This data describes a binding interaction between two proteins.

Sequence of chain A:
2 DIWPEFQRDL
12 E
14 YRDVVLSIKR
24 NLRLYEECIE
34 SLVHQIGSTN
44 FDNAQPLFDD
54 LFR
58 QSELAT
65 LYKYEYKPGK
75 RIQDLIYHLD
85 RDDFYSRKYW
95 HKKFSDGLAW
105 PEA

Sequence of chain B:
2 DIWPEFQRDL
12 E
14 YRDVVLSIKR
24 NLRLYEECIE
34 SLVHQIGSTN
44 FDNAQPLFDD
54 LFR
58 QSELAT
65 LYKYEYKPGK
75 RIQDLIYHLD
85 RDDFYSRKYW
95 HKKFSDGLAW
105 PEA

Contacts between the two chains:
Residue Y70 in chain A interacts with residue Y14 in chain B (closest heavy-atom distance 3.5 Å).
Residue Y28 in chain A is in contact with residue I3 in chain B (closest heavy-atom distance 3.5 Å).
Residue D10 in chain A contacts residue N24 in chain B (closest heavy-atom distance 3.4 Å).
Residue L11 in chain A interacts with residue I21 in chain B (closest heavy-atom distance 4.0 Å).
Residue Y14 in chain A interacts with residue Y68 in chain B (closest heavy-atom distance 4.0 Å).
Residue Y68 in chain A contacts residue Y14 in chain B (closest heavy-atom distance 4.0 Å).
Residue S20 in chain A contacts residue D10 in chain B (closest heavy-atom distance 2.7 Å).
Residue I21 in chain A contacts residue D10 in chain B (closest heavy-atom distance 4.1 Å).
Residue I3 in chain A is in contact with residue N24 in chain B (closest heavy-atom distance 4.0 Å).
Residue I3 in chain A interacts with residue Y28 in chain B (closest heavy-atom distance 3.5 Å).
Residue F7 in chain A is in contact with residue L61 in chain B (closest heavy-atom distance 4.6 Å).
Residue Y14 in chain A interacts with residue E69 in chain B (closest heavy-atom distance 3.7 Å).
Residue E60 in chain A contacts residue D2 in chain B (closest heavy-atom distance 4.6 Å).
Residue D10 in chain A interacts with residue S20 in chain B (closest heavy-atom distance 2.7 Å).
Residue Y28 in chain A interacts with residue F7 in chain B (closest heavy-atom distance 3.5 Å).
Residue Y68 in chain A contacts residue R15 in chain B (closest heavy-atom distance 4.0 Å).
Residue L11 in chain A is in contact with residue Y68 in chain B (closest heavy-atom distance 3.6 Å).
Residue L25 in chain A interacts with residue F7 in chain B (closest heavy-atom distance 4.1 Å).
Residue Y68 in chain A is in contact with residue L11 in chain B (closest heavy-atom distance 3.6 Å).
Residue F7 in chain A is in contact with residue I21 in chain B (closest heavy-atom distance 3.9 Å).
Residue Y14 in chain A is in contact with residue I21 in chain B (closest heavy-atom distance 3.8 Å).
Residue R15 in chain A contacts residue Y68 in chain B (closest heavy-atom distance 4.0 Å).
Residue Y14 in chain A is in contact with residue V18 in chain B (closest heavy-atom distance 3.8 Å).
Residue I21 in chain A interacts with residue F7 in chain B (closest heavy-atom distance 3.9 Å).
Residue F7 in chain A interacts with residue L25 in chain B (closest heavy-atom distance 4.1 Å).
Residue L11 in chain A is in contact with residue Y70 in chain B (closest heavy-atom distance 3.9 Å).
Residue F7 in chain A interacts with residue N24 in chain B (closest heavy-atom distance 3.5 Å).
Residue N24 in chain A interacts with residue E6 in chain B (closest heavy-atom distance 4.3 Å).
Residue N24 in chain A is in contact with residue I3 in chain B (closest heavy-atom distance 4.0 Å).
Residue I21 in chain A contacts residue Y14 in chain B (closest heavy-atom distance 3.8 Å).
Residue D10 in chain A contacts residue I21 in chain B (closest heavy-atom distance 4.1 Å).
Residue V17 in chain A is in contact with residue D10 in chain B (closest heavy-atom distance 3.3 Å).
Residue Y68 in chain A is in contact with residue E12 in chain B (closest heavy-atom distance 3.8 Å).
Residue Y14 in chain A contacts residue Y70 in chain B (closest heavy-atom distance 3.5 Å).
Residue N24 in chain A contacts residue F7 in chain B (closest heavy-atom distance 3.5 Å).
Residue V17 in chain A interacts with residue Y14 in chain B (closest heavy-atom distance 4.0 Å).
Residue R56 in chain A is in contact with residue D2 in chain B (closest heavy-atom distance 4.2 Å).
Residue Y70 in chain A is in contact with residue L11 in chain B (closest heavy-atom distance 3.9 Å).
Residue N24 in chain A is in contact with residue D10 in chain B (closest heavy-atom distance 3.4 Å).
Residue Y14 in chain A interacts with residue V17 in chain B (closest heavy-atom distance 4.0 Å).
Residue D2 in chain A is in contact with residue R56 in chain B (closest heavy-atom distance 4.2 Å).
Residue D10 in chain A interacts with residue V17 in chain B (closest heavy-atom distance 3.3 Å).
Residue L27 in chain A interacts with residue I3 in chain B (closest heavy-atom distance 3.9 Å).
Residue Y28 in chain A interacts with residue W4 in chain B (closest heavy-atom distance 3.5 Å).
Residue E12 in chain A contacts residue Y68 in chain B (closest heavy-atom distance 3.8 Å).
Residue W4 in chain A contacts residue Y28 in chain B (closest heavy-atom distance 3.5 Å).
Residue E6 in chain A is in contact with residue N24 in chain B (closest heavy-atom distance 4.3 Å).
Residue E60 in chain A interacts with residue W4 in chain B (closest heavy-atom distance 3.6 Å).
Residue I21 in chain A interacts with residue L11 in chain B (closest heavy-atom distance 4.0 Å).
Residue I3 in chain A is in contact with residue L27 in chain B (closest heavy-atom distance 3.9 Å).
Residue E69 in chain A contacts residue Y14 in chain B (closest heavy-atom distance 3.7 Å).
Residue W4 in chain A contacts residue T63 in chain B (closest heavy-atom distance 4.1 Å).
Residue W4 in chain A interacts with residue E60 in chain B (closest heavy-atom distance 3.6 Å).
Residue Q8 in chain A contacts residue Y68 in chain B (closest heavy-atom distance 3.7 Å).
Residue V18 in chain A is in contact with residue Y14 in chain B (closest heavy-atom distance 3.8 Å).
Residue Y14 in chain A contacts residue Y14 in chain B (closest heavy-atom distance 3.9 Å).
Residue Y68 in chain A contacts residue Q8 in chain B (closest heavy-atom distance 3.7 Å).
Residue D2 in chain A contacts residue E60 in chain B (closest heavy-atom distance 4.6 Å).
Residue F7 in chain A is in contact with residue Y28 in chain B (closest heavy-atom distance 3.5 Å).
Residue T63 in chain A contacts residue W4 in chain B (closest heavy-atom distance 4.1 Å).